Interface contacts:
Residue H49 in chain B interacts with residue Y12 in chain A (closest heavy-atom distance 3.6 Å).
Residue G34 in chain B is in contact with residue L10 in chain A (closest heavy-atom distance 4.0 Å).
Residue V69 in chain B interacts with residue F9 in chain A (closest heavy-atom distance 3.7 Å).
Residue L33 in chain B interacts with residue W13 in chain A (closest heavy-atom distance 3.8 Å).
Residue Y76 in chain B contacts residue L16 in chain A (closest heavy-atom distance 3.4 Å).
Residue H72 in chain B is in contact with residue L16 in chain A (closest heavy-atom distance 3.5 Å).
Residue Y76 in chain B is in contact with residue Q17 in chain A (closest heavy-atom distance 3.4 Å).
Residue M38 in chain B interacts with residue L10 in chain A (closest heavy-atom distance 3.8 Å).
Residue K27 in chain B interacts with residue Q17 in chain A (closest heavy-atom distance 4.7 Å).
Residue I75 in chain B interacts with residue W13 in chain A (closest heavy-atom distance 4.2 Å).
Residue V69 in chain B is in contact with residue L16 in chain A (closest heavy-atom distance 4.1 Å).
Residue Q48 in chain B contacts residue Y12 in chain A (closest heavy-atom distance 3.9 Å).
Residue K70 in chain B contacts residue Y12 in chain A (closest heavy-atom distance 3.9 Å).
Residue Q35 in chain B contacts residue L10 in chain A (closest heavy-atom distance 4.6 Å).
Residue Q48 in chain B contacts residue T8 in chain A (closest heavy-atom distance 3.3 Å).
Residue Q48 in chain B contacts residue F9 in chain A (closest heavy-atom distance 2.9 Å).
Residue L30 in chain B contacts residue Q17 in chain A (closest heavy-atom distance 3.5 Å).
Residue H72 in chain B is in contact with residue Y12 in chain A (closest heavy-atom distance 4.9 Å).
Residue K46 in chain B interacts with residue E7 in chain A (closest heavy-atom distance 4.5 Å).
Residue V69 in chain B contacts residue Y12 in chain A (closest heavy-atom distance 3.4 Å).
Residue F31 in chain B interacts with residue W13 in chain A (closest heavy-atom distance 4.8 Å).
Residue L30 in chain B contacts residue W13 in chain A (closest heavy-atom distance 2.8 Å).
Residue H72 in chain B contacts residue C15 in chain A (closest heavy-atom distance 3.7 Å).
Residue I79 in chain B interacts with residue W13 in chain A (closest heavy-atom distance 4.7 Å).
Residue G34 in chain B is in contact with residue F9 in chain A (closest heavy-atom distance 3.3 Å).
Residue I37 in chain B is in contact with residue F9 in chain A (closest heavy-atom distance 3.4 Å).
Residue F67 in chain B interacts with residue W13 in chain A (closest heavy-atom distance 4.3 Å).
Residue I75 in chain B interacts with residue L16 in chain A (closest heavy-atom distance 4.1 Å).
Residue L30 in chain B contacts residue L16 in chain A (closest heavy-atom distance 3.9 Å).
Residue Y43 in chain B is in contact with residue F9 in chain A (closest heavy-atom distance 3.7 Å).
Residue G34 in chain B is in contact with residue W13 in chain A (closest heavy-atom distance 3.3 Å).
Residue V51 in chain B is in contact with residue F9 in chain A (closest heavy-atom distance 3.8 Å).
Residue Q48 in chain B is in contact with residue E7 in chain A (closest heavy-atom distance 3.5 Å).
Residue I37 in chain B is in contact with residue W13 in chain A (closest heavy-atom distance 4.1 Å).
Residue M38 in chain B contacts residue F9 in chain A (closest heavy-atom distance 3.9 Å).
Residue V69 in chain B is in contact with residue W13 in chain A (closest heavy-atom distance 3.8 Å).

The following describes two proteins that form a bound complex.

Sequence of chain A:
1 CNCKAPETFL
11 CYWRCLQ

Sequence of chain B:
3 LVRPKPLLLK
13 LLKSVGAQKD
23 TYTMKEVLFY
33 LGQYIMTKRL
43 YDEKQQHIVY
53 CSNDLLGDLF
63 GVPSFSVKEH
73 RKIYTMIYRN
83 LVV